This data describes a binding interaction between two proteins.

Sequence of chain A:
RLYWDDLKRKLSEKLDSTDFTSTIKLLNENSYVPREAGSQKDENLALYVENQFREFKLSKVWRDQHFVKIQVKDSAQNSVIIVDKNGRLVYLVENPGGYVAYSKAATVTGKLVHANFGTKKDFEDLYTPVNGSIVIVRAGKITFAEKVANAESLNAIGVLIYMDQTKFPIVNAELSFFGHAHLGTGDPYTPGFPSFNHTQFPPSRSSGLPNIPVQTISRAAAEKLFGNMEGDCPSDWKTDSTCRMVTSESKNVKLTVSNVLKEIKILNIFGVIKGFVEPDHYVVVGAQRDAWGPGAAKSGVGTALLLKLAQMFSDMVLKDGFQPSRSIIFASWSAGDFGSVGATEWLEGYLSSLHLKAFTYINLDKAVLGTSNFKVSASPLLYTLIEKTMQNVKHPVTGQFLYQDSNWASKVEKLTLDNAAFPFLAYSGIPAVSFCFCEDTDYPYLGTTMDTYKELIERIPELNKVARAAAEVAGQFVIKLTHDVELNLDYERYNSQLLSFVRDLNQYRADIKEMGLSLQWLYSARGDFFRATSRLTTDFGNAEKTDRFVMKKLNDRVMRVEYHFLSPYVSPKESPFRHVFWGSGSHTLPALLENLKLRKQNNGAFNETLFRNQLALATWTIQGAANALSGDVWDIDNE

Sequence of chain B:
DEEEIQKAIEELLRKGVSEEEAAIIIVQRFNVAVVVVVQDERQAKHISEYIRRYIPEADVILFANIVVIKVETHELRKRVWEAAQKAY

Contacts between the two chains:
Residue V90 in chain A contacts residue I24 in chain B (closest heavy-atom distance 4.1 Å).
Residue L89 in chain A is in contact with residue V35 in chain B (closest heavy-atom distance 3.9 Å).
Residue R88 in chain A is in contact with residue V35 in chain B (closest heavy-atom distance 4.1 Å).
Residue V90 in chain A interacts with residue V27 in chain B (closest heavy-atom distance 4.0 Å).
Residue I81 in chain A is in contact with residue Q28 in chain B (closest heavy-atom distance 3.5 Å).
Residue Q77 in chain A is in contact with residue Q28 in chain B (closest heavy-atom distance 5.0 Å).
Residue L92 in chain A contacts residue R77 in chain B (closest heavy-atom distance 4.3 Å).
Residue G87 in chain A interacts with residue V37 in chain B (closest heavy-atom distance 4.2 Å).
Residue R88 in chain A is in contact with residue E20 in chain B (closest heavy-atom distance 3.7 Å).
Residue Y91 in chain A contacts residue K78 in chain B (closest heavy-atom distance 4.0 Å).
Residue L92 in chain A contacts residue V32 in chain B (closest heavy-atom distance 3.4 Å).
Residue V90 in chain A interacts with residue E20 in chain B (closest heavy-atom distance 5.0 Å).
Residue V90 in chain A is in contact with residue V34 in chain B (closest heavy-atom distance 3.4 Å).
Residue R88 in chain A contacts residue V37 in chain B (closest heavy-atom distance 2.7 Å).
Residue I81 in chain A is in contact with residue V27 in chain B (closest heavy-atom distance 3.5 Å).
Residue A220 in chain A interacts with residue H74 in chain B (closest heavy-atom distance 3.5 Å).
Residue D84 in chain A contacts residue W81 in chain B (closest heavy-atom distance 4.1 Å).
Residue K85 in chain A contacts residue Y88 in chain B (closest heavy-atom distance 3.6 Å).
Residue K254 in chain A is in contact with residue I24 in chain B (closest heavy-atom distance 3.5 Å).
Residue R88 in chain A is in contact with residue V36 in chain B (closest heavy-atom distance 3.5 Å).
Residue L92 in chain A is in contact with residue V27 in chain B (closest heavy-atom distance 4.0 Å).
Residue V83 in chain A interacts with residue I24 in chain B (closest heavy-atom distance 4.5 Å).
Residue N228 in chain A interacts with residue W81 in chain B (closest heavy-atom distance 2.8 Å).
Residue N86 in chain A is in contact with residue E20 in chain B (closest heavy-atom distance 3.8 Å).
Residue K224 in chain A is in contact with residue K78 in chain B (closest heavy-atom distance 5.0 Å).
Residue L89 in chain A interacts with residue V36 in chain B (closest heavy-atom distance 3.6 Å).
Residue L89 in chain A is in contact with residue V37 in chain B (closest heavy-atom distance 4.9 Å).
Residue V90 in chain A is in contact with residue A23 in chain B (closest heavy-atom distance 4.1 Å).
Residue I82 in chain A contacts residue W81 in chain B (closest heavy-atom distance 4.3 Å).
Residue G87 in chain A contacts residue E20 in chain B (closest heavy-atom distance 3.3 Å).
Residue T256 in chain A contacts residue Q28 in chain B (closest heavy-atom distance 3.4 Å).
Residue V90 in chain A interacts with residue W81 in chain B (closest heavy-atom distance 3.4 Å).
Residue Y91 in chain A interacts with residue R77 in chain B (closest heavy-atom distance 4.1 Å).
Residue V90 in chain A interacts with residue V35 in chain B (closest heavy-atom distance 3.1 Å).
Residue N95 in chain A contacts residue V27 in chain B (closest heavy-atom distance 4.8 Å).
Residue K254 in chain A is in contact with residue Q28 in chain B (closest heavy-atom distance 4.7 Å).
Residue L89 in chain A contacts residue Y88 in chain B (closest heavy-atom distance 3.8 Å).
Residue E174 in chain A is in contact with residue H74 in chain B (closest heavy-atom distance 4.0 Å).
Residue D84 in chain A is in contact with residue Q85 in chain B (closest heavy-atom distance 3.4 Å).
Residue K251 in chain A is in contact with residue Q85 in chain B (closest heavy-atom distance 3.3 Å).
Residue L89 in chain A contacts residue W81 in chain B (closest heavy-atom distance 3.6 Å).
Residue Y91 in chain A interacts with residue W81 in chain B (closest heavy-atom distance 3.5 Å).
Residue L89 in chain A contacts residue A84 in chain B (closest heavy-atom distance 4.7 Å).
Residue S79 in chain A is in contact with residue Q28 in chain B (closest heavy-atom distance 3.1 Å).
Residue K224 in chain A contacts residue H74 in chain B (closest heavy-atom distance 3.2 Å).
Residue E223 in chain A is in contact with residue K78 in chain B (closest heavy-atom distance 4.2 Å).
Residue L92 in chain A is in contact with residue A33 in chain B (closest heavy-atom distance 3.2 Å).
Residue I81 in chain A is in contact with residue I24 in chain B (closest heavy-atom distance 3.8 Å).
Residue L89 in chain A contacts residue Q85 in chain B (closest heavy-atom distance 4.6 Å).
Residue V90 in chain A is in contact with residue A33 in chain B (closest heavy-atom distance 4.5 Å).
Residue R88 in chain A is in contact with residue Y88 in chain B (closest heavy-atom distance 3.4 Å).
Residue N228 in chain A contacts residue Q85 in chain B (closest heavy-atom distance 4.1 Å).
Residue K85 in chain A is in contact with residue Q85 in chain B (closest heavy-atom distance 3.8 Å).
Residue Y91 in chain A interacts with residue A33 in chain B (closest heavy-atom distance 3.9 Å).
Residue K224 in chain A is in contact with residue R77 in chain B (closest heavy-atom distance 3.4 Å).
Residue Y91 in chain A interacts with residue V34 in chain B (closest heavy-atom distance 3.6 Å).